These two protein chains interact to form a complex.

Interface contacts:
Residue K25 in chain B contacts residue A92 in chain A (closest heavy-atom distance 4.3 Å).
Residue F24 in chain B is in contact with residue N85 in chain A (closest heavy-atom distance 3.2 Å).
Residue L22 in chain B is in contact with residue D78 in chain A (closest heavy-atom distance 4.9 Å).
Residue G2 in chain B contacts residue Q60 in chain A (closest heavy-atom distance 3.5 Å).
Residue I48 in chain B is in contact with residue W110 in chain A (closest heavy-atom distance 3.6 Å).
Residue A15 in chain B is in contact with residue D78 in chain A (closest heavy-atom distance 3.6 Å).
Residue I9 in chain B is in contact with residue I67 in chain A (closest heavy-atom distance 3.9 Å).
Residue V16 in chain B interacts with residue I74 in chain A (closest heavy-atom distance 4.7 Å).
Residue D11 in chain B interacts with residue S71 in chain A (closest heavy-atom distance 3.8 Å).
Residue L5 in chain B is in contact with residue Q60 in chain A (closest heavy-atom distance 4.2 Å).
Residue Y23 in chain B contacts residue N85 in chain A (closest heavy-atom distance 2.9 Å).
Residue L51 in chain B is in contact with residue M106 in chain A (closest heavy-atom distance 4.4 Å).
Residue L5 in chain B is in contact with residue L64 in chain A (closest heavy-atom distance 3.6 Å).
Residue K25 in chain B contacts residue H88 in chain A (closest heavy-atom distance 2.9 Å).
Residue L22 in chain B is in contact with residue T82 in chain A (closest heavy-atom distance 4.0 Å).
Residue L22 in chain B is in contact with residue F81 in chain A (closest heavy-atom distance 4.8 Å).
Residue F30 in chain B interacts with residue S100 in chain A (closest heavy-atom distance 3.6 Å).
Residue H31 in chain B contacts residue E96 in chain A (closest heavy-atom distance 3.0 Å).
Residue K25 in chain B interacts with residue D93 in chain A (closest heavy-atom distance 4.2 Å).
Residue L51 in chain B contacts residue Y103 in chain A (closest heavy-atom distance 4.2 Å).
Residue I12 in chain B is in contact with residue L70 in chain A (closest heavy-atom distance 3.7 Å).
Residue P27 in chain B contacts residue E96 in chain A (closest heavy-atom distance 3.7 Å).
Residue I29 in chain B interacts with residue E96 in chain A (closest heavy-atom distance 3.8 Å).
Residue M19 in chain B is in contact with residue D78 in chain A (closest heavy-atom distance 3.3 Å).
Residue H31 in chain B interacts with residue N95 in chain A (closest heavy-atom distance 4.6 Å).
Residue I12 in chain B is in contact with residue S71 in chain A (closest heavy-atom distance 3.5 Å).
Residue I52 in chain B contacts residue W110 in chain A (closest heavy-atom distance 3.8 Å).
Residue K25 in chain B interacts with residue N85 in chain A (closest heavy-atom distance 4.8 Å).
Residue I12 in chain B is in contact with residue I67 in chain A (closest heavy-atom distance 4.2 Å).
Residue C8 in chain B contacts residue L64 in chain A (closest heavy-atom distance 4.6 Å).
Residue A15 in chain B is in contact with residue I74 in chain A (closest heavy-atom distance 3.7 Å).
Residue M19 in chain B interacts with residue I74 in chain A (closest heavy-atom distance 4.4 Å).
Residue C8 in chain B contacts residue S71 in chain A (closest heavy-atom distance 3.6 Å).
Residue S18 in chain B is in contact with residue D78 in chain A (closest heavy-atom distance 2.9 Å).
Residue C8 in chain B contacts residue R68 in chain A (closest heavy-atom distance 3.9 Å).
Residue D11 in chain B contacts residue I75 in chain A (closest heavy-atom distance 4.2 Å).
Residue I34 in chain B is in contact with residue L102 in chain A (closest heavy-atom distance 4.0 Å).
Residue F30 in chain B interacts with residue Y103 in chain A (closest heavy-atom distance 3.7 Å).
Residue A33 in chain B contacts residue Y103 in chain A (closest heavy-atom distance 4.8 Å).
Residue S4 in chain B is in contact with residue L64 in chain A (closest heavy-atom distance 3.8 Å).
Residue A15 in chain B is in contact with residue I75 in chain A (closest heavy-atom distance 4.4 Å).
Residue L22 in chain B interacts with residue N85 in chain A (closest heavy-atom distance 3.4 Å).
Residue F24 in chain B is in contact with residue F81 in chain A (closest heavy-atom distance 4.2 Å).
Residue R45 in chain B interacts with residue W110 in chain A (closest heavy-atom distance 4.0 Å).
Residue F30 in chain B contacts residue E96 in chain A (closest heavy-atom distance 3.3 Å).
Residue C8 in chain B is in contact with residue I67 in chain A (closest heavy-atom distance 4.4 Å).
Residue I34 in chain B interacts with residue Y103 in chain A (closest heavy-atom distance 3.9 Å).
Residue F24 in chain B interacts with residue H88 in chain A (closest heavy-atom distance 3.4 Å).
Residue F30 in chain B contacts residue G99 in chain A (closest heavy-atom distance 3.8 Å).
Residue K25 in chain B contacts residue E89 in chain A (closest heavy-atom distance 4.3 Å).
Residue G28 in chain B contacts residue E96 in chain A (closest heavy-atom distance 2.6 Å).
Residue I12 in chain B is in contact with residue I74 in chain A (closest heavy-atom distance 4.6 Å).
Residue M19 in chain B interacts with residue L77 in chain A (closest heavy-atom distance 3.6 Å).
Residue G2 in chain B contacts residue L64 in chain A (closest heavy-atom distance 4.9 Å).
Residue F24 in chain B contacts residue L84 in chain A (closest heavy-atom distance 4.2 Å).
Residue S4 in chain B interacts with residue R68 in chain A (closest heavy-atom distance 2.8 Å).
Residue I34 in chain B contacts residue G99 in chain A (closest heavy-atom distance 3.7 Å).

Sequence of chain A:
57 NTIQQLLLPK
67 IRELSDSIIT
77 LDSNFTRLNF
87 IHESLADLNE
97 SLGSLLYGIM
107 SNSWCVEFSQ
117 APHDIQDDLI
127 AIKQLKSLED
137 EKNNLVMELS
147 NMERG

Sequence of chain B:
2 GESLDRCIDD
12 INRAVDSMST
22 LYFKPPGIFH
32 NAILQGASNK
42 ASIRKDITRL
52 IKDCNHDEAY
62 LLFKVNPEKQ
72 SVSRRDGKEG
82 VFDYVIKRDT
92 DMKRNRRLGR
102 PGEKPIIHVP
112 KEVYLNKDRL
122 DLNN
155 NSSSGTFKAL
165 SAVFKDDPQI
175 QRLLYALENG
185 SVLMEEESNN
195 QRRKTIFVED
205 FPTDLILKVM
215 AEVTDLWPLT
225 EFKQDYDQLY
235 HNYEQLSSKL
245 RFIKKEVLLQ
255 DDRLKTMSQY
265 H